Contacts between the two chains:
Residue T30 in protein 1 is in contact with residue L9 in protein 2 (closest heavy-atom distance 4.0 Å).
Residue G105 in protein 1 is in contact with residue W10 in protein 2 (closest heavy-atom distance 3.5 Å).
Residue L54 in protein 1 contacts residue I5 in protein 2 (closest heavy-atom distance 3.5 Å).
Residue Y31 in protein 1 interacts with residue T6 in protein 2 (closest heavy-atom distance 4.2 Å).
Residue I56 in protein 1 is in contact with residue W2 in protein 2 (closest heavy-atom distance 3.3 Å).
Residue K106 in protein 1 contacts residue W10 in protein 2 (closest heavy-atom distance 3.5 Å).
Residue S34 in protein 1 is in contact with residue F3 in protein 2 (closest heavy-atom distance 4.5 Å).
Residue L53 in protein 1 is in contact with residue K13 in protein 2 (closest heavy-atom distance 3.5 Å).
Residue L33 in protein 1 interacts with residue W2 in protein 2 (closest heavy-atom distance 4.5 Å).
Residue I51 in protein 1 is in contact with residue L9 in protein 2 (closest heavy-atom distance 4.6 Å).
Residue E98 in protein 1 is in contact with residue F3 in protein 2 (closest heavy-atom distance 4.8 Å).
Residue I51 in protein 1 contacts residue W2 in protein 2 (closest heavy-atom distance 3.6 Å).
Residue L54 in protein 1 contacts residue W8 in protein 2 (closest heavy-atom distance 4.4 Å).
Residue T30 in protein 1 is in contact with residue K13 in protein 2 (closest heavy-atom distance 4.4 Å).
Residue F111 in protein 1 is in contact with residue F3 in protein 2 (closest heavy-atom distance 4.2 Å).
Residue K106 in protein 1 contacts residue N7 in protein 2 (closest heavy-atom distance 3.5 Å).
Residue G109 in protein 1 interacts with residue F3 in protein 2 (closest heavy-atom distance 4.4 Å).
Residue G104 in protein 1 contacts residue W10 in protein 2 (closest heavy-atom distance 2.7 Å).
Residue W46 in protein 1 contacts residue W2 in protein 2 (closest heavy-atom distance 4.8 Å).
Residue V50 in protein 1 interacts with residue W2 in protein 2 (closest heavy-atom distance 3.5 Å).
Residue Y31 in protein 1 interacts with residue W10 in protein 2 (closest heavy-atom distance 4.9 Å).
Residue L54 in protein 1 interacts with residue L9 in protein 2 (closest heavy-atom distance 4.3 Å).
Residue N58 in protein 1 contacts residue F3 in protein 2 (closest heavy-atom distance 4.0 Å).
Residue I51 in protein 1 is in contact with residue I5 in protein 2 (closest heavy-atom distance 3.6 Å).
Residue T30 in protein 1 contacts residue T6 in protein 2 (closest heavy-atom distance 3.4 Å).
Residue A32 in protein 1 contacts residue T6 in protein 2 (closest heavy-atom distance 3.8 Å).
Residue N58 in protein 1 is in contact with residue W2 in protein 2 (closest heavy-atom distance 3.4 Å).
Residue L53 in protein 1 is in contact with residue L9 in protein 2 (closest heavy-atom distance 4.1 Å).
Residue A32 in protein 1 is in contact with residue W2 in protein 2 (closest heavy-atom distance 3.7 Å).
Residue P107 in protein 1 contacts residue W10 in protein 2 (closest heavy-atom distance 3.6 Å).
Residue W46 in protein 1 contacts residue F3 in protein 2 (closest heavy-atom distance 3.9 Å).
Residue G49 in protein 1 interacts with residue W2 in protein 2 (closest heavy-atom distance 3.5 Å).
Residue P107 in protein 1 contacts residue T6 in protein 2 (closest heavy-atom distance 3.5 Å).
Residue P107 in protein 1 interacts with residue N7 in protein 2 (closest heavy-atom distance 3.4 Å).
Residue I56 in protein 1 contacts residue I5 in protein 2 (closest heavy-atom distance 4.3 Å).
Residue I51 in protein 1 contacts residue T6 in protein 2 (closest heavy-atom distance 3.9 Å).
Residue E98 in protein 1 contacts residue T6 in protein 2 (closest heavy-atom distance 2.6 Å).
Residue S34 in protein 1 is in contact with residue W2 in protein 2 (closest heavy-atom distance 4.2 Å).
Residue T57 in protein 1 is in contact with residue W2 in protein 2 (closest heavy-atom distance 4.0 Å).

Sequence of protein 1:
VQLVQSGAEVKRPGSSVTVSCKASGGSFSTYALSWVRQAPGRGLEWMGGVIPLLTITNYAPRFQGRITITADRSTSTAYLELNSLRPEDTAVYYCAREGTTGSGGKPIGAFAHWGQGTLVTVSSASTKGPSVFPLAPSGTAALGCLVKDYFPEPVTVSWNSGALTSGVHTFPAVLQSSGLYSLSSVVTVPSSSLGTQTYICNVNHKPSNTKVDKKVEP

Sequence of protein 2:
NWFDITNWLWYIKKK

The following describes two proteins that form a bound complex.